Sequence of protein 2:
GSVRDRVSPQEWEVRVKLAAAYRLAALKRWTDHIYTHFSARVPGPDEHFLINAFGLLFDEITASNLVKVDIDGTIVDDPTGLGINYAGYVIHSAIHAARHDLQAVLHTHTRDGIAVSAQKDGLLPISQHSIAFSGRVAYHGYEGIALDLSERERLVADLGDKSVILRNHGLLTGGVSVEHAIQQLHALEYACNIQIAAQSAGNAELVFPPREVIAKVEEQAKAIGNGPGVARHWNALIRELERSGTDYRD

These two protein chains interact to form a complex.

Contacts between the two chains:
Residue S221 in protein 2 is in contact with residue S221 in protein 1 (closest heavy-atom distance 4.8 Å).

Sequence of protein 1:
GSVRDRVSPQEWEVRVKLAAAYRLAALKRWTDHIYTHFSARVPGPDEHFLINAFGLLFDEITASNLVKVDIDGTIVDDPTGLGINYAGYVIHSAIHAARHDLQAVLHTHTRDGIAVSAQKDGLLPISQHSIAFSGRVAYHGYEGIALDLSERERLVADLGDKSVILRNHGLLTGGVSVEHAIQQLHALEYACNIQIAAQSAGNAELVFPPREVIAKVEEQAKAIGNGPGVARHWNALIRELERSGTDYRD